Contacts between the two chains:
Residue G105 in protein 1 is in contact with residue Q156 in protein 2 (closest heavy-atom distance 3.5 Å).
Residue Y146 in protein 1 is in contact with residue E191 in protein 2 (closest heavy-atom distance 3.5 Å).
Residue D98 in protein 1 interacts with residue K149 in protein 2 (closest heavy-atom distance 2.6 Å).
Residue R167 in protein 1 contacts residue E212 in protein 2 (closest heavy-atom distance 2.4 Å).
Residue Q124 in protein 1 contacts residue G169 in protein 2 (closest heavy-atom distance 3.5 Å).
Residue L184 in protein 1 contacts residue A231 in protein 2 (closest heavy-atom distance 3.5 Å).
Residue E90 in protein 1 contacts residue L139 in protein 2 (closest heavy-atom distance 3.3 Å).
Residue N47 in protein 1 interacts with residue R99 in protein 2 (closest heavy-atom distance 3.3 Å).
Residue A121 in protein 1 contacts residue P168 in protein 2 (closest heavy-atom distance 3.5 Å).
Residue F223 in protein 1 interacts with residue W269 in protein 2 (closest heavy-atom distance 3.1 Å).
Residue N47 in protein 1 interacts with residue I95 in protein 2 (closest heavy-atom distance 3.2 Å).
Residue Q194 in protein 1 interacts with residue F241 in protein 2 (closest heavy-atom distance 3.3 Å).
Residue L50 in protein 1 contacts residue L102 in protein 2 (closest heavy-atom distance 3.6 Å).
Residue L177 in protein 1 contacts residue S223 in protein 2 (closest heavy-atom distance 3.2 Å).
Residue Q220 in protein 1 interacts with residue T265 in protein 2 (closest heavy-atom distance 3.5 Å).
Residue L76 in protein 1 is in contact with residue R129 in protein 2 (closest heavy-atom distance 3.4 Å).
Residue F223 in protein 1 is in contact with residue R266 in protein 2 (closest heavy-atom distance 3.0 Å).
Residue E90 in protein 1 is in contact with residue H143 in protein 2 (closest heavy-atom distance 3.0 Å).
Residue N47 in protein 1 is in contact with residue E98 in protein 2 (closest heavy-atom distance 2.3 Å).
Residue L54 in protein 1 is in contact with residue S105 in protein 2 (closest heavy-atom distance 3.5 Å).
Residue M188 in protein 1 contacts residue D233 in protein 2 (closest heavy-atom distance 3.3 Å).
Residue N58 in protein 1 is in contact with residue V109 in protein 2 (closest heavy-atom distance 3.2 Å).
Residue L108 in protein 1 is in contact with residue D159 in protein 2 (closest heavy-atom distance 3.0 Å).
Residue Q36 in protein 1 interacts with residue L88 in protein 2 (closest heavy-atom distance 3.5 Å).
Residue N153 in protein 1 is in contact with residue N199 in protein 2 (closest heavy-atom distance 3.3 Å).
Residue Q174 in protein 1 interacts with residue V220 in protein 2 (closest heavy-atom distance 3.2 Å).
Residue E208 in protein 1 contacts residue K259 in protein 2 (closest heavy-atom distance 3.2 Å).
Residue G80 in protein 1 interacts with residue K135 in protein 2 (closest heavy-atom distance 2.8 Å).
Residue L76 in protein 1 interacts with residue L128 in protein 2 (closest heavy-atom distance 3.4 Å).
Residue T94 in protein 1 contacts residue K149 in protein 2 (closest heavy-atom distance 3.2 Å).
Residue L181 in protein 1 contacts residue L226 in protein 2 (closest heavy-atom distance 3.6 Å).
Residue L54 in protein 1 is in contact with residue I106 in protein 2 (closest heavy-atom distance 3.5 Å).
Residue F223 in protein 1 is in contact with residue L273 in protein 2 (closest heavy-atom distance 3.3 Å).
Residue W227 in protein 1 is in contact with residue L273 in protein 2 (closest heavy-atom distance 3.2 Å).
Residue Q174 in protein 1 contacts residue M216 in protein 2 (closest heavy-atom distance 3.4 Å).
Residue L108 in protein 1 is in contact with residue T160 in protein 2 (closest heavy-atom distance 3.2 Å).
Residue Y143 in protein 1 is in contact with residue E184 in protein 2 (closest heavy-atom distance 2.9 Å).
Residue L181 in protein 1 interacts with residue K227 in protein 2 (closest heavy-atom distance 3.2 Å).
Residue M188 in protein 1 interacts with residue L234 in protein 2 (closest heavy-atom distance 3.3 Å).
Residue I40 in protein 1 contacts residue L92 in protein 2 (closest heavy-atom distance 3.5 Å).
Residue L184 in protein 1 contacts residue S230 in protein 2 (closest heavy-atom distance 3.1 Å).
Residue I192 in protein 1 is in contact with residue L237 in protein 2 (closest heavy-atom distance 3.5 Å).
Residue F170 in protein 1 contacts residue H213 in protein 2 (closest heavy-atom distance 3.3 Å).
Residue M209 in protein 1 is in contact with residue L255 in protein 2 (closest heavy-atom distance 3.5 Å).
Residue W227 in protein 1 interacts with residue R276 in protein 2 (closest heavy-atom distance 3.3 Å).
Residue Q174 in protein 1 interacts with residue K219 in protein 2 (closest heavy-atom distance 3.4 Å).
Residue E224 in protein 1 interacts with residue W269 in protein 2 (closest heavy-atom distance 3.0 Å).
Residue M188 in protein 1 is in contact with residue L237 in protein 2 (closest heavy-atom distance 3.5 Å).
Residue E136 in protein 1 is in contact with residue Y177 in protein 2 (closest heavy-atom distance 3.4 Å).
Residue I160 in protein 1 is in contact with residue Y202 in protein 2 (closest heavy-atom distance 3.4 Å).
Residue E180 in protein 1 contacts residue K227 in protein 2 (closest heavy-atom distance 3.2 Å).
Residue Q36 in protein 1 contacts residue L92 in protein 2 (closest heavy-atom distance 3.3 Å).
Residue L181 in protein 1 contacts residue S230 in protein 2 (closest heavy-atom distance 3.3 Å).
Residue L33 in protein 1 interacts with residue E84 in protein 2 (closest heavy-atom distance 3.4 Å).
Residue N153 in protein 1 is in contact with residue Y202 in protein 2 (closest heavy-atom distance 3.2 Å).
Residue Q77 in protein 1 contacts residue L128 in protein 2 (closest heavy-atom distance 3.5 Å).
Residue L83 in protein 1 is in contact with residue K136 in protein 2 (closest heavy-atom distance 3.4 Å).
Residue R157 in protein 1 interacts with residue Y202 in protein 2 (closest heavy-atom distance 3.0 Å).
Residue M209 in protein 1 is in contact with residue E254 in protein 2 (closest heavy-atom distance 3.6 Å).
Residue L101 in protein 1 is in contact with residue L153 in protein 2 (closest heavy-atom distance 3.6 Å).

Sequence of protein 2:
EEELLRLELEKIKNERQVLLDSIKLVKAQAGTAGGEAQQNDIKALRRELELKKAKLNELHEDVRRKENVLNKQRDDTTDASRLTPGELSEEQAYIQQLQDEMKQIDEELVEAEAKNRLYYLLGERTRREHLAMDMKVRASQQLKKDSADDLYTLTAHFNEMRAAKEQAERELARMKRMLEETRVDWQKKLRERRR

This data describes a binding interaction between two proteins.

Sequence of protein 1:
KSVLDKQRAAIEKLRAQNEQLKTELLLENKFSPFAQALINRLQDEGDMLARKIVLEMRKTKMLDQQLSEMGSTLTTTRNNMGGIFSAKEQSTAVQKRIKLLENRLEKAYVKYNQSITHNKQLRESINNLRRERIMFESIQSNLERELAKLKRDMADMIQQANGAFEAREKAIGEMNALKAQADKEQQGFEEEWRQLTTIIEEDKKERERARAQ